Sequence of the first protein:
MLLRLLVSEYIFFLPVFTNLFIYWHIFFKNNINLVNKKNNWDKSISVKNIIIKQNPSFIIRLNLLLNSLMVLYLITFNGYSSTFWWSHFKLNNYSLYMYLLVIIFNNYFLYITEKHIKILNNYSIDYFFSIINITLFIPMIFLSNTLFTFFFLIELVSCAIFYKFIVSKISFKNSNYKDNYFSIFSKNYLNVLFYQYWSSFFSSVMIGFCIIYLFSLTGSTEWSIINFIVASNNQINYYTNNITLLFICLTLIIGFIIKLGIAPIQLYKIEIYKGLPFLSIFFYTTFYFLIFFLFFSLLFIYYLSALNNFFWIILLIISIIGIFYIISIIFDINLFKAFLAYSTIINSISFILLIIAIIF

This data describes a binding interaction between two proteins.

Residue-level contacts at the interface:
Residue I51 in the first protein interacts with residue S244 in the second protein (closest heavy-atom distance 4.8 Å).
Residue I51 in the first protein interacts with residue L247 in the second protein (closest heavy-atom distance 5.0 Å).
Residue N121 in the first protein contacts residue E239 in the second protein (closest heavy-atom distance 4.0 Å).
Residue I50 in the first protein contacts residue M257 in the second protein (closest heavy-atom distance 5.0 Å).
Residue K53 in the first protein contacts residue E239 in the second protein (closest heavy-atom distance 3.5 Å).
Residue K53 in the first protein contacts residue Y240 in the second protein (closest heavy-atom distance 4.7 Å).

Sequence of the second protein:
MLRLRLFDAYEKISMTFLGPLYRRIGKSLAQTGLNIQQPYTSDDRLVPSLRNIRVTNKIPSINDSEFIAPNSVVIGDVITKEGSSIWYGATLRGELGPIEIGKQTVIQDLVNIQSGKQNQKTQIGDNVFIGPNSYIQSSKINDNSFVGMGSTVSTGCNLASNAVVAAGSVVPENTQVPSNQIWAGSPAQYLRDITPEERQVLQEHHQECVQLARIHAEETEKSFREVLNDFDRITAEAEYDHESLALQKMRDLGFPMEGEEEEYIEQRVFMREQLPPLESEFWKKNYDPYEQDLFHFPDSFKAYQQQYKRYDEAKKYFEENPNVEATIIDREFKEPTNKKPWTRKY